This data describes a binding interaction between two proteins.

Sequence of protein 2:
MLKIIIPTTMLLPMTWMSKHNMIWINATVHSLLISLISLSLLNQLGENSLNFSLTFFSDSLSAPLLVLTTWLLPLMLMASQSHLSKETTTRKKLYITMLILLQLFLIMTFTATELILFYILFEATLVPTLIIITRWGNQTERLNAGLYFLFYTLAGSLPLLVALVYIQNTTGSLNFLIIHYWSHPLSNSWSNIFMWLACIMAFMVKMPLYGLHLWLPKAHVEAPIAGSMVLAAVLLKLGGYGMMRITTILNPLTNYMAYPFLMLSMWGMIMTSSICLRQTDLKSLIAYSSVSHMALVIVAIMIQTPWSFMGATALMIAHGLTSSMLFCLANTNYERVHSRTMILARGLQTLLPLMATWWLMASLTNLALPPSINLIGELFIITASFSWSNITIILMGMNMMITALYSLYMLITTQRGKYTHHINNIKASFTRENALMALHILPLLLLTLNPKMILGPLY

Sequence of protein 1:
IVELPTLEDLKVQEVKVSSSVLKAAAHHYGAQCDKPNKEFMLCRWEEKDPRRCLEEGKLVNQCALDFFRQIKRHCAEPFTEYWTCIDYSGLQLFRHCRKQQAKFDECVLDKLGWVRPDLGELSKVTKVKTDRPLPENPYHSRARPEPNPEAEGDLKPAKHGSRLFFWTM

Residue-level contacts at the interface:
Residue I116 in protein 2 contacts residue F169 in protein 1 (closest heavy-atom distance 3.8 Å).
Residue L174 in protein 2 contacts residue F168 in protein 1 (closest heavy-atom distance 5.0 Å).
Residue Q168 in protein 2 interacts with residue F168 in protein 1 (closest heavy-atom distance 3.1 Å).
Residue I116 in protein 2 interacts with residue F168 in protein 1 (closest heavy-atom distance 4.3 Å).
Residue E114 in protein 2 interacts with residue F169 in protein 1 (closest heavy-atom distance 3.6 Å).
Residue L117 in protein 2 contacts residue F169 in protein 1 (closest heavy-atom distance 4.1 Å).
Residue T55 in protein 2 interacts with residue T171 in protein 1 (closest heavy-atom distance 4.6 Å).
Residue L54 in protein 2 contacts residue T171 in protein 1 (closest heavy-atom distance 3.8 Å).
Residue I120 in protein 2 interacts with residue F169 in protein 1 (closest heavy-atom distance 4.8 Å).
Residue V165 in protein 2 is in contact with residue F168 in protein 1 (closest heavy-atom distance 4.2 Å).